The following describes two proteins that form a bound complex.

Contacts between the two chains:
Residue R92 in protein 1 is in contact with residue T13 in protein 2 (closest heavy-atom distance 4.9 Å).
Residue D94 in protein 1 contacts residue F11 in protein 2 (closest heavy-atom distance 4.2 Å).
Residue A93 in protein 1 contacts residue T13 in protein 2 (closest heavy-atom distance 3.9 Å).
Residue A93 in protein 1 contacts residue F11 in protein 2 (closest heavy-atom distance 4.0 Å).
Residue K90 in protein 1 contacts residue W16 in protein 2 (closest heavy-atom distance 2.5 Å).
Residue R84 in protein 1 is in contact with residue E7 in protein 2 (closest heavy-atom distance 3.7 Å).
Residue G91 in protein 1 is in contact with residue T13 in protein 2 (closest heavy-atom distance 3.4 Å).
Residue I85 in protein 1 contacts residue D9 in protein 2 (closest heavy-atom distance 3.1 Å).
Residue I85 in protein 1 interacts with residue F11 in protein 2 (closest heavy-atom distance 2.8 Å).
Residue R84 in protein 1 is in contact with residue D9 in protein 2 (closest heavy-atom distance 4.0 Å).
Residue G91 in protein 1 contacts residue W16 in protein 2 (closest heavy-atom distance 3.4 Å).
Residue M82 in protein 1 is in contact with residue I5 in protein 2 (closest heavy-atom distance 4.9 Å).
Residue R92 in protein 1 contacts residue W16 in protein 2 (closest heavy-atom distance 4.5 Å).
Residue R95 in protein 1 contacts residue D9 in protein 2 (closest heavy-atom distance 5.0 Å).
Residue R95 in protein 1 interacts with residue F11 in protein 2 (closest heavy-atom distance 4.3 Å).
Residue R84 in protein 1 contacts residue I5 in protein 2 (closest heavy-atom distance 2.1 Å).
Residue I85 in protein 1 contacts residue E8 in protein 2 (closest heavy-atom distance 3.1 Å).
Residue I85 in protein 1 is in contact with residue L10 in protein 2 (closest heavy-atom distance 4.2 Å).
Residue I85 in protein 1 interacts with residue E7 in protein 2 (closest heavy-atom distance 4.6 Å).
Residue K83 in protein 1 is in contact with residue E7 in protein 2 (closest heavy-atom distance 3.1 Å).

Sequence of protein 2:
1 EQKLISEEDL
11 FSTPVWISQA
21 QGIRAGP

Sequence of protein 1:
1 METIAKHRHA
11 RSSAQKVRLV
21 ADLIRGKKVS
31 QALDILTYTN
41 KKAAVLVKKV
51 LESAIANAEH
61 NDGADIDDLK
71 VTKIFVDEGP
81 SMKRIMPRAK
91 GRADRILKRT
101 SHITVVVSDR